Sequence of the first protein:
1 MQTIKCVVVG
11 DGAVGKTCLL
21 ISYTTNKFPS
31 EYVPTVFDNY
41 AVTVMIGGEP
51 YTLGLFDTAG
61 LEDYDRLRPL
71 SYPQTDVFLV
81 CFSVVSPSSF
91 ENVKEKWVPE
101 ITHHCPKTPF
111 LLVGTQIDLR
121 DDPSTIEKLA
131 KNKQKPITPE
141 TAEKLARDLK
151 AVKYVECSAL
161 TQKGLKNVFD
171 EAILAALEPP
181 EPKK

This data describes a binding interaction between two proteins.

Interface contacts:
Residue E31 in the first protein is in contact with residue H14 in the second protein (closest heavy-atom distance 2.9 Å).
Residue L67 in the first protein contacts residue W31 in the second protein (closest heavy-atom distance 2.9 Å).
Residue L67 in the first protein interacts with residue M27 in the second protein (closest heavy-atom distance 3.2 Å).
Residue L70 in the first protein is in contact with residue W31 in the second protein (closest heavy-atom distance 3.2 Å).
Residue N39 in the first protein interacts with residue I13 in the second protein (closest heavy-atom distance 3.2 Å).
Residue D57 in the first protein is in contact with residue W31 in the second protein (closest heavy-atom distance 3.9 Å).
Residue V36 in the first protein contacts residue V15 in the second protein (closest heavy-atom distance 3.4 Å).
Residue Y40 in the first protein is in contact with residue E10 in the second protein (closest heavy-atom distance 3.7 Å).
Residue P34 in the first protein is in contact with residue V15 in the second protein (closest heavy-atom distance 3.2 Å).
Residue V42 in the first protein is in contact with residue P6 in the second protein (closest heavy-atom distance 3.0 Å).
Residue F169 in the first protein is in contact with residue L5 in the second protein (closest heavy-atom distance 3.4 Å).
Residue D63 in the first protein is in contact with residue F24 in the second protein (closest heavy-atom distance 3.2 Å).
Residue N39 in the first protein interacts with residue H11 in the second protein (closest heavy-atom distance 3.5 Å).
Residue I46 in the first protein contacts residue S2 in the second protein (closest heavy-atom distance 3.4 Å).
Residue A41 in the first protein contacts residue D8 in the second protein (closest heavy-atom distance 2.4 Å).
Residue M45 in the first protein is in contact with residue S4 in the second protein (closest heavy-atom distance 3.2 Å).
Residue F37 in the first protein is in contact with residue W31 in the second protein (closest heavy-atom distance 3.5 Å).
Residue V44 in the first protein interacts with residue S4 in the second protein (closest heavy-atom distance 3.1 Å).
Residue M45 in the first protein is in contact with residue S2 in the second protein (closest heavy-atom distance 2.5 Å).
Residue V42 in the first protein is in contact with residue D8 in the second protein (closest heavy-atom distance 3.8 Å).
Residue G47 in the first protein interacts with residue S2 in the second protein (closest heavy-atom distance 2.6 Å).
Residue T24 in the first protein is in contact with residue P6 in the second protein (closest heavy-atom distance 3.4 Å).
Residue R66 in the first protein interacts with residue L35 in the second protein (closest heavy-atom distance 3.1 Å).
Residue F37 in the first protein contacts residue I13 in the second protein (closest heavy-atom distance 3.5 Å).
Residue Y23 in the first protein is in contact with residue L5 in the second protein (closest heavy-atom distance 3.7 Å).
Residue A41 in the first protein contacts residue F9 in the second protein (closest heavy-atom distance 3.0 Å).
Residue L70 in the first protein is in contact with residue L35 in the second protein (closest heavy-atom distance 3.6 Å).
Residue T24 in the first protein is in contact with residue L5 in the second protein (closest heavy-atom distance 3.8 Å).
Residue F37 in the first protein is in contact with residue V15 in the second protein (closest heavy-atom distance 3.5 Å).
Residue L67 in the first protein contacts residue F24 in the second protein (closest heavy-atom distance 3.2 Å).
Residue A41 in the first protein is in contact with residue E10 in the second protein (closest heavy-atom distance 3.7 Å).
Residue L165 in the first protein interacts with residue L5 in the second protein (closest heavy-atom distance 3.8 Å).
Residue F169 in the first protein contacts residue P6 in the second protein (closest heavy-atom distance 3.3 Å).
Residue T43 in the first protein interacts with residue P6 in the second protein (closest heavy-atom distance 3.9 Å).
Residue Y40 in the first protein interacts with residue F9 in the second protein (closest heavy-atom distance 3.2 Å).
Residue L70 in the first protein is in contact with residue L34 in the second protein (closest heavy-atom distance 3.0 Å).
Residue N39 in the first protein is in contact with residue T12 in the second protein (closest heavy-atom distance 2.7 Å).
Residue S71 in the first protein contacts residue W31 in the second protein (closest heavy-atom distance 3.8 Å).
Residue M45 in the first protein contacts residue I3 in the second protein (closest heavy-atom distance 3.7 Å).
Residue T25 in the first protein interacts with residue F9 in the second protein (closest heavy-atom distance 3.1 Å).
Residue V33 in the first protein is in contact with residue G16 in the second protein (closest heavy-atom distance 3.0 Å).
Residue V36 in the first protein interacts with residue W31 in the second protein (closest heavy-atom distance 3.6 Å).
Residue I21 in the first protein is in contact with residue F9 in the second protein (closest heavy-atom distance 3.7 Å).
Residue V36 in the first protein interacts with residue F24 in the second protein (closest heavy-atom distance 3.5 Å).
Residue F37 in the first protein is in contact with residue P28 in the second protein (closest heavy-atom distance 3.0 Å).
Residue I46 in the first protein contacts residue I3 in the second protein (closest heavy-atom distance 3.3 Å).
Residue D170 in the first protein contacts residue I3 in the second protein (closest heavy-atom distance 3.0 Å).
Residue L70 in the first protein is in contact with residue Q30 in the second protein (closest heavy-atom distance 3.6 Å).
Residue V44 in the first protein interacts with residue P6 in the second protein (closest heavy-atom distance 3.5 Å).
Residue V33 in the first protein contacts residue V15 in the second protein (closest heavy-atom distance 3.6 Å).
Residue D38 in the first protein is in contact with residue I13 in the second protein (closest heavy-atom distance 3.1 Å).
Residue D38 in the first protein is in contact with residue V15 in the second protein (closest heavy-atom distance 3.9 Å).
Residue N39 in the first protein interacts with residue E10 in the second protein (closest heavy-atom distance 3.6 Å).
Residue D38 in the first protein is in contact with residue H11 in the second protein (closest heavy-atom distance 2.8 Å).
Residue L67 in the first protein contacts residue L35 in the second protein (closest heavy-atom distance 3.3 Å).
Residue L20 in the first protein contacts residue F9 in the second protein (closest heavy-atom distance 3.6 Å).
Residue T58 in the first protein interacts with residue W31 in the second protein (closest heavy-atom distance 3.9 Å).
Residue K27 in the first protein interacts with residue F9 in the second protein (closest heavy-atom distance 3.6 Å).
Residue E31 in the first protein contacts residue H11 in the second protein (closest heavy-atom distance 3.1 Å).
Residue D63 in the first protein interacts with residue G22 in the second protein (closest heavy-atom distance 3.1 Å).

Sequence of the second protein:
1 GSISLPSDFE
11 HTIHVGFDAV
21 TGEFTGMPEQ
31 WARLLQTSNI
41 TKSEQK